The following describes two proteins that form a bound complex.

Residue-level contacts at the interface:
Residue L50 in the second protein is in contact with residue L20 in the first protein (closest heavy-atom distance 3.7 Å).
Residue G49 in the second protein is in contact with residue F16 in the first protein (closest heavy-atom distance 3.5 Å).
Residue L53 in the second protein interacts with residue F16 in the first protein (closest heavy-atom distance 4.0 Å).
Residue A45 in the second protein contacts residue F16 in the first protein (closest heavy-atom distance 4.4 Å).
Residue A46 in the second protein contacts residue L20 in the first protein (closest heavy-atom distance 4.1 Å).
Residue L53 in the second protein interacts with residue L12 in the first protein (closest heavy-atom distance 3.5 Å).
Residue E47 in the second protein contacts residue L20 in the first protein (closest heavy-atom distance 3.9 Å).
Residue L50 in the second protein contacts residue N17 in the first protein (closest heavy-atom distance 3.2 Å).
Residue I43 in the second protein is in contact with residue L20 in the first protein (closest heavy-atom distance 3.6 Å).
Residue K42 in the second protein interacts with residue L19 in the first protein (closest heavy-atom distance 3.9 Å).
Residue L50 in the second protein interacts with residue F16 in the first protein (closest heavy-atom distance 3.6 Å).
Residue L53 in the second protein is in contact with residue E9 in the first protein (closest heavy-atom distance 4.2 Å).
Residue A46 in the second protein is in contact with residue F16 in the first protein (closest heavy-atom distance 3.5 Å).
Residue L53 in the second protein interacts with residue A13 in the first protein (closest heavy-atom distance 3.7 Å).
Residue I43 in the second protein contacts residue L19 in the first protein (closest heavy-atom distance 4.0 Å).
Residue L50 in the second protein is in contact with residue A13 in the first protein (closest heavy-atom distance 3.8 Å).
Residue A46 in the second protein is in contact with residue L19 in the first protein (closest heavy-atom distance 4.0 Å).

Sequence of the second protein:
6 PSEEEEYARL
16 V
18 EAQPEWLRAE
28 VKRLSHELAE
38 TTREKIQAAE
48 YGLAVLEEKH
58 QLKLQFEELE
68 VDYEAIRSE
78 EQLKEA

Sequence of the first protein:
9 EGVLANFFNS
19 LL